Sequence of chain A:
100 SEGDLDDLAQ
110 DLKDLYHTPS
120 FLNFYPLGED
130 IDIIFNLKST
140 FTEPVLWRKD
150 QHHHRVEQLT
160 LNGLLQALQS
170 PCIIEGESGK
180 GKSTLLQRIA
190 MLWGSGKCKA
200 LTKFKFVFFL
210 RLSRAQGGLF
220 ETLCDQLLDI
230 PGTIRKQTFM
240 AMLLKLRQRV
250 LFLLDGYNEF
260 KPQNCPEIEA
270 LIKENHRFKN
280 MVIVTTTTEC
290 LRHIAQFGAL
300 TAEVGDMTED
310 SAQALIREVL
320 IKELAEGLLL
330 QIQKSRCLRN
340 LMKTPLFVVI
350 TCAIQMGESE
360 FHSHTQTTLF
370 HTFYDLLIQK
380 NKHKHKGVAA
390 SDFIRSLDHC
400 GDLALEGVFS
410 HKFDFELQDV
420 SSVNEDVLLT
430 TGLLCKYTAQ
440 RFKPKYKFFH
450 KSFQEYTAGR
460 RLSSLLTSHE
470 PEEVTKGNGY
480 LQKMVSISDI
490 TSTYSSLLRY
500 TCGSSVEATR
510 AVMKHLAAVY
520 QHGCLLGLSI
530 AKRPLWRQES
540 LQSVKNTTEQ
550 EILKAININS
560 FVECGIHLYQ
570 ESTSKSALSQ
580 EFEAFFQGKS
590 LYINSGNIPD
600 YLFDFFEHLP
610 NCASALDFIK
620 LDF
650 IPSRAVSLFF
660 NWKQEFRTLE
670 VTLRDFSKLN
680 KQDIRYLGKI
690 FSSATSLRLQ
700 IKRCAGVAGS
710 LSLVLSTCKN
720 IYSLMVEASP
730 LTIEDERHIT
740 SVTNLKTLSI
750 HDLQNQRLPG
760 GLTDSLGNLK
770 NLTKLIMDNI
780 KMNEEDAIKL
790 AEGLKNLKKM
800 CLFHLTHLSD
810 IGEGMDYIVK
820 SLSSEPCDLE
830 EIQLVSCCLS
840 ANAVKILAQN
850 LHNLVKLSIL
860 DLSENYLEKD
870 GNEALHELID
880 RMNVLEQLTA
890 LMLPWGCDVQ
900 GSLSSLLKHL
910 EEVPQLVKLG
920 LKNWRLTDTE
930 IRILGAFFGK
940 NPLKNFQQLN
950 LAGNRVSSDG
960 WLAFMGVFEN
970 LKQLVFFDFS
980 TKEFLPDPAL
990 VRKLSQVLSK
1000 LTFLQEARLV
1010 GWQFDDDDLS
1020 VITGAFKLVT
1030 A

Sequence of chain B:
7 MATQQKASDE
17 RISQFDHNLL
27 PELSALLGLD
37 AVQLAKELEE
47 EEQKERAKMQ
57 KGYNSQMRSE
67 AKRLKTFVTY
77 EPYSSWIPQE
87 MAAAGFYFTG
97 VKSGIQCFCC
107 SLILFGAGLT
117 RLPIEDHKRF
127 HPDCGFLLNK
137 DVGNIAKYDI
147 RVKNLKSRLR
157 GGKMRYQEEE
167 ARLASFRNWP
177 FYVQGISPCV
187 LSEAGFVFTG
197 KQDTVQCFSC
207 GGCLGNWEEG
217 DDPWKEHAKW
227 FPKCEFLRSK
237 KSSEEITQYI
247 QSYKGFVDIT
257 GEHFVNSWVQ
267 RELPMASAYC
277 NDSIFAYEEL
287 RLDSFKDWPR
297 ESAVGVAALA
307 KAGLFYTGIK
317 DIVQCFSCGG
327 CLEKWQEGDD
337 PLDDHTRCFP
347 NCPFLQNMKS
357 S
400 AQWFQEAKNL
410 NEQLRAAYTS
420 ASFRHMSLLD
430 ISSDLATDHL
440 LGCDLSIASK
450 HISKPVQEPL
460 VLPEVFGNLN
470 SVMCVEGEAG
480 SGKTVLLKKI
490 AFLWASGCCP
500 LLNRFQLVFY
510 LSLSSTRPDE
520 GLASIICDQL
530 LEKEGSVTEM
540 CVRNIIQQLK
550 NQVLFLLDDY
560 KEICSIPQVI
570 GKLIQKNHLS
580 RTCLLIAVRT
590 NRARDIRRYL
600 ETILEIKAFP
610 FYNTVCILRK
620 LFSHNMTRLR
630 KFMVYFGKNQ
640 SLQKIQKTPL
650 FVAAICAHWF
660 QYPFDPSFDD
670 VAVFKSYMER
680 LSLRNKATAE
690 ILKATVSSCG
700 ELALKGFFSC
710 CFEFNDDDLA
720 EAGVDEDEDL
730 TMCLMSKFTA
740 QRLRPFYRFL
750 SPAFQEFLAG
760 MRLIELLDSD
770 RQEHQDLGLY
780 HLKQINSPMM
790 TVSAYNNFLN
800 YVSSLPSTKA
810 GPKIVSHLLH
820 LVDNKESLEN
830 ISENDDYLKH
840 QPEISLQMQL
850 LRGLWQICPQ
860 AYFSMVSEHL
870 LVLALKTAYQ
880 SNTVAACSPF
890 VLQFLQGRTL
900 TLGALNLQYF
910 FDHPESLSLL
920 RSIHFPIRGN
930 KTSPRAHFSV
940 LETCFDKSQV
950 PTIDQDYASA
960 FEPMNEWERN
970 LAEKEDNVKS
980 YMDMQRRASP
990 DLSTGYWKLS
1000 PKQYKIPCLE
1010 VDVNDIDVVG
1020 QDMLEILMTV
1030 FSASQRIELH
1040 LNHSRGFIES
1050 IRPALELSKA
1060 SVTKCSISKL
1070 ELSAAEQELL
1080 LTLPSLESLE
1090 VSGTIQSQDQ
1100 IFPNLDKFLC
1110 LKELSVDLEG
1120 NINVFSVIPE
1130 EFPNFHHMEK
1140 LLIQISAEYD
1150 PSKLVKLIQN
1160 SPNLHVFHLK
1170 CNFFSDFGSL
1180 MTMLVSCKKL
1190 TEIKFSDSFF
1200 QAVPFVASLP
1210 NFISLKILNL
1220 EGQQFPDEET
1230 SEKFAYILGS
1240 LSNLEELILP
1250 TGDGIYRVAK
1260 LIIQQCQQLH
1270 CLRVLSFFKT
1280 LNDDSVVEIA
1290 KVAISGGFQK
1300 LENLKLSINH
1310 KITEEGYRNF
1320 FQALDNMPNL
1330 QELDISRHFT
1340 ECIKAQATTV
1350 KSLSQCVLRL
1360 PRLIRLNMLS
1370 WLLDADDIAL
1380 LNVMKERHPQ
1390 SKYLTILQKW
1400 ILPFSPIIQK

The following describes two proteins that form a bound complex.

Contacts between the two chains:
Residue R1386 in chain B is in contact with residue E606 in chain A (closest heavy-atom distance 3.9 Å).
Residue R597 in chain B contacts residue Y124 in chain A (closest heavy-atom distance 3.0 Å).
Residue D1375 in chain B contacts residue R684 in chain A (closest heavy-atom distance 2.8 Å).
Residue L599 in chain B interacts with residue N122 in chain A (closest heavy-atom distance 3.2 Å).
Residue R741 in chain B contacts residue I130 in chain A (closest heavy-atom distance 3.7 Å).
Residue L599 in chain B interacts with residue P118 in chain A (closest heavy-atom distance 3.6 Å).
Residue Q740 in chain B is in contact with residue D131 in chain A (closest heavy-atom distance 3.7 Å).
Residue K1350 in chain B interacts with residue N660 in chain A (closest heavy-atom distance 3.5 Å).
Residue S452 in chain B is in contact with residue I133 in chain A (closest heavy-atom distance 3.8 Å).
Residue K1350 in chain B interacts with residue S691 in chain A (closest heavy-atom distance 3.4 Å).
Residue R593 in chain B interacts with residue D131 in chain A (closest heavy-atom distance 3.8 Å).
Residue Q740 in chain B interacts with residue I133 in chain A (closest heavy-atom distance 3.9 Å).
Residue K1350 in chain B is in contact with residue E664 in chain A (closest heavy-atom distance 2.9 Å).
Residue S1353 in chain B is in contact with residue W661 in chain A (closest heavy-atom distance 3.2 Å).
Residue L1379 in chain B interacts with residue W661 in chain A (closest heavy-atom distance 3.8 Å).
Residue L742 in chain B contacts residue I130 in chain A (closest heavy-atom distance 3.8 Å).
Residue D1375 in chain B interacts with residue Y685 in chain A (closest heavy-atom distance 3.8 Å).
Residue R593 in chain B interacts with residue D129 in chain A (closest heavy-atom distance 2.5 Å).
Residue T1347 in chain B is in contact with residue S691 in chain A (closest heavy-atom distance 3.4 Å).
Residue R580 in chain B contacts residue D113 in chain A (closest heavy-atom distance 3.3 Å).
Residue R741 in chain B interacts with residue G356 in chain A (closest heavy-atom distance 3.6 Å).
Residue I451 in chain B contacts residue N122 in chain A (closest heavy-atom distance 3.3 Å).
Residue Q1354 in chain B is in contact with residue Q663 in chain A (closest heavy-atom distance 3.7 Å).
Residue L742 in chain B interacts with residue A352 in chain A (closest heavy-atom distance 3.8 Å).
Residue D1375 in chain B interacts with residue F659 in chain A (closest heavy-atom distance 3.8 Å).
Residue D955 in chain B is in contact with residue Q681 in chain A (closest heavy-atom distance 3.2 Å).
Residue A1346 in chain B contacts residue S691 in chain A (closest heavy-atom distance 3.6 Å).
Residue Q1354 in chain B interacts with residue K662 in chain A (closest heavy-atom distance 3.5 Å).
Residue D1373 in chain B is in contact with residue R684 in chain A (closest heavy-atom distance 3.0 Å).
Residue R743 in chain B is in contact with residue I130 in chain A (closest heavy-atom distance 3.8 Å).
Residue D1375 in chain B interacts with residue K688 in chain A (closest heavy-atom distance 3.8 Å).
Residue L1379 in chain B contacts residue F659 in chain A (closest heavy-atom distance 3.7 Å).
Residue D1376 in chain B interacts with residue K688 in chain A (closest heavy-atom distance 3.4 Å).
Residue H577 in chain B contacts residue L114 in chain A (closest heavy-atom distance 3.6 Å).
Residue V1382 in chain B interacts with residue W661 in chain A (closest heavy-atom distance 3.4 Å).
Residue S452 in chain B is in contact with residue V318 in chain A (closest heavy-atom distance 3.9 Å).
Residue T738 in chain B is in contact with residue D131 in chain A (closest heavy-atom distance 3.8 Å).
Residue R597 in chain B interacts with residue N122 in chain A (closest heavy-atom distance 2.9 Å).
Residue L1357 in chain B contacts residue W661 in chain A (closest heavy-atom distance 3.4 Å).
Residue K575 in chain B is in contact with residue D228 in chain A (closest heavy-atom distance 2.4 Å).
Residue H577 in chain B is in contact with residue L227 in chain A (closest heavy-atom distance 3.3 Å).
Residue D1376 in chain B interacts with residue F659 in chain A (closest heavy-atom distance 3.7 Å).
Residue L742 in chain B contacts residue I353 in chain A (closest heavy-atom distance 3.7 Å).
Residue D1373 in chain B is in contact with residue K688 in chain A (closest heavy-atom distance 3.0 Å).
Residue K453 in chain B contacts residue E317 in chain A (closest heavy-atom distance 2.7 Å).
Residue Y598 in chain B interacts with residue P118 in chain A (closest heavy-atom distance 3.5 Å).
Residue R597 in chain B interacts with residue P118 in chain A (closest heavy-atom distance 3.6 Å).
Residue Q1354 in chain B interacts with residue W661 in chain A (closest heavy-atom distance 3.4 Å).
Residue L578 in chain B interacts with residue D228 in chain A (closest heavy-atom distance 3.8 Å).
Residue P454 in chain B contacts residue I320 in chain A (closest heavy-atom distance 3.9 Å).
Residue A1346 in chain B is in contact with residue G687 in chain A (closest heavy-atom distance 3.7 Å).
Residue L578 in chain B contacts residue D110 in chain A (closest heavy-atom distance 3.6 Å).
Residue I451 in chain B is in contact with residue I133 in chain A (closest heavy-atom distance 4.0 Å).
Residue R1386 in chain B interacts with residue W661 in chain A (closest heavy-atom distance 3.6 Å).
Residue L742 in chain B contacts residue L126 in chain A (closest heavy-atom distance 3.7 Å).
Residue R596 in chain B contacts residue D131 in chain A (closest heavy-atom distance 2.6 Å).
Residue Q740 in chain B interacts with residue M355 in chain A (closest heavy-atom distance 3.8 Å).
Residue R596 in chain B is in contact with residue N122 in chain A (closest heavy-atom distance 3.9 Å).
Residue R741 in chain B is in contact with residue I132 in chain A (closest heavy-atom distance 3.7 Å).
Residue R597 in chain B contacts residue S119 in chain A (closest heavy-atom distance 3.7 Å).